Interface contacts:
Residue L59 in protein 1 contacts residue Q78 in protein 2 (closest heavy-atom distance 3.6 Å).
Residue M27 in protein 1 contacts residue K72 in protein 2 (closest heavy-atom distance 3.4 Å).
Residue A45 in protein 1 contacts residue F64 in protein 2 (closest heavy-atom distance 4.1 Å).
Residue F36 in protein 1 interacts with residue N68 in protein 2 (closest heavy-atom distance 4.4 Å).
Residue A55 in protein 1 interacts with residue T75 in protein 2 (closest heavy-atom distance 3.9 Å).
Residue L59 in protein 1 contacts residue N147 in protein 2 (closest heavy-atom distance 3.6 Å).
Residue P114 in protein 1 is in contact with residue Q92 in protein 2 (closest heavy-atom distance 3.5 Å).
Residue V41 in protein 1 is in contact with residue F64 in protein 2 (closest heavy-atom distance 4.1 Å).
Residue A44 in protein 1 interacts with residue F64 in protein 2 (closest heavy-atom distance 4.2 Å).
Residue Y51 in protein 1 interacts with residue S71 in protein 2 (closest heavy-atom distance 3.0 Å).
Residue L24 in protein 1 contacts residue N68 in protein 2 (closest heavy-atom distance 2.8 Å).
Residue L180 in protein 1 contacts residue N168 in protein 2 (closest heavy-atom distance 3.5 Å).
Residue Y51 in protein 1 contacts residue K72 in protein 2 (closest heavy-atom distance 4.2 Å).
Residue K29 in protein 1 is in contact with residue A65 in protein 2 (closest heavy-atom distance 4.2 Å).
Residue L180 in protein 1 contacts residue S164 in protein 2 (closest heavy-atom distance 3.5 Å).
Residue G40 in protein 1 interacts with residue I61 in protein 2 (closest heavy-atom distance 4.0 Å).
Residue L24 in protein 1 contacts residue K72 in protein 2 (closest heavy-atom distance 1.8 Å).
Residue Q162 in protein 1 interacts with residue T150 in protein 2 (closest heavy-atom distance 2.4 Å).
Residue Y51 in protein 1 contacts residue N68 in protein 2 (closest heavy-atom distance 3.3 Å).
Residue M48 in protein 1 contacts residue I160 in protein 2 (closest heavy-atom distance 4.2 Å).
Residue K29 in protein 1 interacts with residue E69 in protein 2 (closest heavy-atom distance 3.9 Å).
Residue M177 in protein 1 is in contact with residue S164 in protein 2 (closest heavy-atom distance 4.4 Å).
Residue N37 in protein 1 is in contact with residue D58 in protein 2 (closest heavy-atom distance 3.5 Å).
Residue N37 in protein 1 interacts with residue I61 in protein 2 (closest heavy-atom distance 4.0 Å).
Residue K192 in protein 1 is in contact with residue S179 in protein 2 (closest heavy-atom distance 4.2 Å).
Residue T184 in protein 1 interacts with residue N168 in protein 2 (closest heavy-atom distance 3.0 Å).
Residue V41 in protein 1 interacts with residue Y53 in protein 2 (closest heavy-atom distance 3.9 Å).
Residue I33 in protein 1 interacts with residue I61 in protein 2 (closest heavy-atom distance 4.1 Å).
Residue T184 in protein 1 is in contact with residue T171 in protein 2 (closest heavy-atom distance 3.8 Å).
Residue Y51 in protein 1 contacts residue T75 in protein 2 (closest heavy-atom distance 2.6 Å).
Residue A55 in protein 1 is in contact with residue Q78 in protein 2 (closest heavy-atom distance 3.8 Å).
Residue K192 in protein 1 is in contact with residue Y182 in protein 2 (closest heavy-atom distance 4.0 Å).
Residue R183 in protein 1 is in contact with residue N168 in protein 2 (closest heavy-atom distance 4.1 Å).
Residue I33 in protein 1 contacts residue A65 in protein 2 (closest heavy-atom distance 4.1 Å).
Residue L170 in protein 1 is in contact with residue V153 in protein 2 (closest heavy-atom distance 4.0 Å).
Residue M52 in protein 1 interacts with residue S71 in protein 2 (closest heavy-atom distance 4.1 Å).
Residue M52 in protein 1 is in contact with residue L149 in protein 2 (closest heavy-atom distance 3.6 Å).
Residue T166 in protein 1 contacts residue T150 in protein 2 (closest heavy-atom distance 3.8 Å).
Residue M52 in protein 1 contacts residue V153 in protein 2 (closest heavy-atom distance 3.5 Å).
Residue F36 in protein 1 contacts residue I61 in protein 2 (closest heavy-atom distance 3.2 Å).
Residue G187 in protein 1 interacts with residue S175 in protein 2 (closest heavy-atom distance 4.2 Å).
Residue V41 in protein 1 interacts with residue S57 in protein 2 (closest heavy-atom distance 2.4 Å).
Residue V32 in protein 1 contacts residue N68 in protein 2 (closest heavy-atom distance 3.9 Å).
Residue L59 in protein 1 contacts residue A146 in protein 2 (closest heavy-atom distance 3.6 Å).
Residue P114 in protein 1 contacts residue S93 in protein 2 (closest heavy-atom distance 4.3 Å).
Residue A55 in protein 1 is in contact with residue S71 in protein 2 (closest heavy-atom distance 4.3 Å).
Residue I188 in protein 1 contacts residue T171 in protein 2 (closest heavy-atom distance 4.4 Å).
Residue F36 in protein 1 is in contact with residue F64 in protein 2 (closest heavy-atom distance 4.3 Å).
Residue D58 in protein 1 interacts with residue Q78 in protein 2 (closest heavy-atom distance 3.4 Å).
Residue M48 in protein 1 is in contact with residue F64 in protein 2 (closest heavy-atom distance 3.4 Å).
Residue A44 in protein 1 is in contact with residue I61 in protein 2 (closest heavy-atom distance 4.4 Å).
Residue M48 in protein 1 interacts with residue M67 in protein 2 (closest heavy-atom distance 2.4 Å).
Residue M52 in protein 1 interacts with residue T152 in protein 2 (closest heavy-atom distance 3.6 Å).
Residue G25 in protein 1 is in contact with residue K72 in protein 2 (closest heavy-atom distance 3.6 Å).
Residue F49 in protein 1 interacts with residue M67 in protein 2 (closest heavy-atom distance 4.4 Å).
Residue I188 in protein 1 interacts with residue S175 in protein 2 (closest heavy-atom distance 3.8 Å).
Residue K29 in protein 1 is in contact with residue D66 in protein 2 (closest heavy-atom distance 3.7 Å).
Residue V41 in protein 1 interacts with residue L167 in protein 2 (closest heavy-atom distance 3.3 Å).
Residue Q56 in protein 1 contacts residue L149 in protein 2 (closest heavy-atom distance 2.7 Å).
Residue M52 in protein 1 interacts with residue M67 in protein 2 (closest heavy-atom distance 4.2 Å).

This data describes a binding interaction between two proteins.

Sequence of protein 2:
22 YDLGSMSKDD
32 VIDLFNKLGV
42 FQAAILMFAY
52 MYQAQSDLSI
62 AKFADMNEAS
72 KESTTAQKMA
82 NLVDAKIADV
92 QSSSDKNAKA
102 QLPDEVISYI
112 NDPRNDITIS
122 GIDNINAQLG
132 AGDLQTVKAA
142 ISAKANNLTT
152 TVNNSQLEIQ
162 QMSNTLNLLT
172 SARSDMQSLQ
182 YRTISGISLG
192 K

Sequence of protein 1:
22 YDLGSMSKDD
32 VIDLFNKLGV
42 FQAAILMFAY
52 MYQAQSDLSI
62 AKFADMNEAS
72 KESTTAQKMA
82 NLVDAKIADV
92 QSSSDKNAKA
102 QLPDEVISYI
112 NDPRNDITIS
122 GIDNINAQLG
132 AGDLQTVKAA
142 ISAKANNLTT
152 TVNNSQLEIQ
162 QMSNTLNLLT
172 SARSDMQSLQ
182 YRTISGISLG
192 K